Sequence of the second protein:
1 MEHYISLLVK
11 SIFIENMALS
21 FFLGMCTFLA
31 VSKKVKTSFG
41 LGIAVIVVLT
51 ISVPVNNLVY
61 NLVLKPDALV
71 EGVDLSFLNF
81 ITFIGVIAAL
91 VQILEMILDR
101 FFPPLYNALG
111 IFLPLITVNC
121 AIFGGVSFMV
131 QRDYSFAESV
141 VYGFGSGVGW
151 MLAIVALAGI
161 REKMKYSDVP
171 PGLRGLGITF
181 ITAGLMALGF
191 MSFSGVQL

The following describes two proteins that form a bound complex.

Interface contacts:
Residue F201 in the first protein interacts with residue I160 in the second protein (closest heavy-atom distance 3.9 Å).
Residue V189 in the first protein contacts residue I181 in the second protein (closest heavy-atom distance 3.9 Å).
Residue F194 in the first protein contacts residue M164 in the second protein (closest heavy-atom distance 3.6 Å).
Residue S349 in the first protein interacts with residue K163 in the second protein (closest heavy-atom distance 4.2 Å).
Residue F388 in the first protein contacts residue G189 in the second protein (closest heavy-atom distance 4.0 Å).
Residue F194 in the first protein is in contact with residue L185 in the second protein (closest heavy-atom distance 4.1 Å).
Residue N375 in the first protein is in contact with residue G195 in the second protein (closest heavy-atom distance 3.3 Å).
Residue F214 in the first protein interacts with residue L188 in the second protein (closest heavy-atom distance 3.9 Å).
Residue V193 in the first protein interacts with residue V169 in the second protein (closest heavy-atom distance 4.0 Å).
Residue F388 in the first protein is in contact with residue F190 in the second protein (closest heavy-atom distance 3.6 Å).
Residue V193 in the first protein is in contact with residue P170 in the second protein (closest heavy-atom distance 3.5 Å).
Residue R199 in the first protein is in contact with residue S167 in the second protein (closest heavy-atom distance 2.8 Å).
Residue F392 in the first protein is in contact with residue A156 in the second protein (closest heavy-atom distance 3.9 Å).
Residue H398 in the first protein is in contact with residue V35 in the second protein (closest heavy-atom distance 4.0 Å).
Residue R199 in the first protein contacts residue D168 in the second protein (closest heavy-atom distance 3.4 Å).
Residue A210 in the first protein is in contact with residue L188 in the second protein (closest heavy-atom distance 4.1 Å).
Residue F194 in the first protein is in contact with residue T182 in the second protein (closest heavy-atom distance 3.8 Å).
Residue L391 in the first protein is in contact with residue F190 in the second protein (closest heavy-atom distance 3.7 Å).
Residue F352 in the first protein is in contact with residue K163 in the second protein (closest heavy-atom distance 4.2 Å).
Residue F194 in the first protein is in contact with residue V169 in the second protein (closest heavy-atom distance 3.9 Å).
Residue L391 in the first protein is in contact with residue I160 in the second protein (closest heavy-atom distance 3.8 Å).
Residue L391 in the first protein is in contact with residue A156 in the second protein (closest heavy-atom distance 4.1 Å).
Residue M367 in the first protein is in contact with residue S192 in the second protein (closest heavy-atom distance 4.1 Å).
Residue M367 in the first protein is in contact with residue F193 in the second protein (closest heavy-atom distance 3.6 Å).
Residue N375 in the first protein interacts with residue S192 in the second protein (closest heavy-atom distance 2.8 Å).
Residue V348 in the first protein contacts residue K163 in the second protein (closest heavy-atom distance 3.2 Å).
Residue L391 in the first protein contacts residue M186 in the second protein (closest heavy-atom distance 3.7 Å).
Residue P394 in the first protein is in contact with residue K163 in the second protein (closest heavy-atom distance 3.7 Å).
Residue V193 in the first protein interacts with residue I178 in the second protein (closest heavy-atom distance 3.7 Å).
Residue F392 in the first protein contacts residue F190 in the second protein (closest heavy-atom distance 3.7 Å).
Residue F214 in the first protein interacts with residue M191 in the second protein (closest heavy-atom distance 3.9 Å).
Residue L395 in the first protein is in contact with residue V155 in the second protein (closest heavy-atom distance 3.6 Å).
Residue L384 in the first protein interacts with residue S192 in the second protein (closest heavy-atom distance 3.0 Å).
Residue F201 in the first protein is in contact with residue K163 in the second protein (closest heavy-atom distance 4.1 Å).
Residue G195 in the first protein contacts residue D168 in the second protein (closest heavy-atom distance 3.1 Å).
Residue N375 in the first protein is in contact with residue V196 in the second protein (closest heavy-atom distance 3.8 Å).
Residue A377 in the first protein interacts with residue G195 in the second protein (closest heavy-atom distance 4.3 Å).
Residue P376 in the first protein interacts with residue G195 in the second protein (closest heavy-atom distance 3.2 Å).
Residue L202 in the first protein contacts residue L185 in the second protein (closest heavy-atom distance 3.6 Å).
Residue F194 in the first protein contacts residue D168 in the second protein (closest heavy-atom distance 2.9 Å).
Residue A350 in the first protein contacts residue K163 in the second protein (closest heavy-atom distance 3.9 Å).
Residue F194 in the first protein contacts residue S167 in the second protein (closest heavy-atom distance 3.4 Å).
Residue F201 in the first protein is in contact with residue L185 in the second protein (closest heavy-atom distance 4.0 Å).
Residue L387 in the first protein interacts with residue G189 in the second protein (closest heavy-atom distance 4.2 Å).
Residue H398 in the first protein contacts residue E162 in the second protein (closest heavy-atom distance 4.3 Å).
Residue F388 in the first protein interacts with residue F193 in the second protein (closest heavy-atom distance 3.7 Å).
Residue P394 in the first protein is in contact with residue G159 in the second protein (closest heavy-atom distance 3.7 Å).
Residue V374 in the first protein is in contact with residue V196 in the second protein (closest heavy-atom distance 4.0 Å).
Residue Y378 in the first protein contacts residue S194 in the second protein (closest heavy-atom distance 3.4 Å).
Residue Y378 in the first protein contacts residue S192 in the second protein (closest heavy-atom distance 4.2 Å).
Residue G198 in the first protein contacts residue Y166 in the second protein (closest heavy-atom distance 3.3 Å).
Residue I371 in the first protein interacts with residue S192 in the second protein (closest heavy-atom distance 3.8 Å).
Residue V193 in the first protein interacts with residue L173 in the second protein (closest heavy-atom distance 3.4 Å).
Residue N200 in the first protein interacts with residue K163 in the second protein (closest heavy-atom distance 4.2 Å).
Residue Y378 in the first protein contacts residue M191 in the second protein (closest heavy-atom distance 4.3 Å).
Residue F201 in the first protein contacts residue T182 in the second protein (closest heavy-atom distance 3.8 Å).
Residue F392 in the first protein interacts with residue L152 in the second protein (closest heavy-atom distance 3.9 Å).
Residue F194 in the first protein contacts residue I178 in the second protein (closest heavy-atom distance 3.9 Å).
Residue F388 in the first protein contacts residue S192 in the second protein (closest heavy-atom distance 4.3 Å).
Residue R199 in the first protein interacts with residue Y166 in the second protein (closest heavy-atom distance 3.1 Å).

Sequence of the first protein:
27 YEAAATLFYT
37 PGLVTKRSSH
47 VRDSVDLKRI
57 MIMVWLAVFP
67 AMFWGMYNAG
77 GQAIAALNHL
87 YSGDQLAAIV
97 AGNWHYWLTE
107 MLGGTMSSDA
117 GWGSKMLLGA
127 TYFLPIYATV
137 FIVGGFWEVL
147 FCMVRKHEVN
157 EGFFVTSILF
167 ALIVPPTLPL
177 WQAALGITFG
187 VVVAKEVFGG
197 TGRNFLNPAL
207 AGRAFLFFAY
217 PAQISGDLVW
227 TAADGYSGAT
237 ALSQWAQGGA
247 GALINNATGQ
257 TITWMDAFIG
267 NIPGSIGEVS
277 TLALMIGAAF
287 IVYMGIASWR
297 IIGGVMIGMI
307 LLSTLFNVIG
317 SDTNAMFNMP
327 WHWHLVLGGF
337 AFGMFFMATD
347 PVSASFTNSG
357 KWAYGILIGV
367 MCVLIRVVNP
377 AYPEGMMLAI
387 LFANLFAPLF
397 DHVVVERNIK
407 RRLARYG